Sequence of chain B:
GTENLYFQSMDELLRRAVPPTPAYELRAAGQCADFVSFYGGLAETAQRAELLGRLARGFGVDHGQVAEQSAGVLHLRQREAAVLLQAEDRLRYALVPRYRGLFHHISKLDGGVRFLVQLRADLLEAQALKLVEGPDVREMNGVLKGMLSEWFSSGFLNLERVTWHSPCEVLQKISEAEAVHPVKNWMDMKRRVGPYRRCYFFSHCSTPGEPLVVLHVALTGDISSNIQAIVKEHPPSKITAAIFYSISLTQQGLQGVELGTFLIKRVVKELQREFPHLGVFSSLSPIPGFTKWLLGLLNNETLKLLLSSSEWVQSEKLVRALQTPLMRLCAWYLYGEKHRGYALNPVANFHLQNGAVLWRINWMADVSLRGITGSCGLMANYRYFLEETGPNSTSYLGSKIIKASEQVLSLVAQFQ

Contacts between the two chains:
Residue H69 in chain B is in contact with residue L92 in chain A (closest heavy-atom distance 3.7 Å).
Residue S76 in chain B interacts with residue L99 in chain A (closest heavy-atom distance 3.9 Å).
Residue L80 in chain B interacts with residue S76 in chain A (closest heavy-atom distance 3.9 Å).
Residue F276 in chain B interacts with residue T30 in chain A (closest heavy-atom distance 3.7 Å).
Residue L80 in chain B interacts with residue L80 in chain A (closest heavy-atom distance 3.6 Å).
Residue G70 in chain B contacts residue R83 in chain A (closest heavy-atom distance 3.5 Å).
Residue E272 in chain B interacts with residue A28 in chain A (closest heavy-atom distance 3.1 Å).
Residue E147 in chain B is in contact with residue L93 in chain A (closest heavy-atom distance 3.6 Å).
Residue V67 in chain B interacts with residue E96 in chain A (closest heavy-atom distance 3.7 Å).
Residue W159 in chain B interacts with residue E158 in chain A (closest heavy-atom distance 3.4 Å).
Residue L103 in chain B contacts residue R100 in chain A (closest heavy-atom distance 2.5 Å).
Residue S76 in chain B contacts residue L80 in chain A (closest heavy-atom distance 3.7 Å).
Residue E158 in chain B is in contact with residue H112 in chain A (closest heavy-atom distance 3.6 Å).
Residue E96 in chain B interacts with residue H69 in chain A (closest heavy-atom distance 2.8 Å).
Residue E272 in chain B interacts with residue T30 in chain A (closest heavy-atom distance 3.1 Å).
Residue L93 in chain B contacts residue H69 in chain A (closest heavy-atom distance 3.5 Å).
Residue L103 in chain B is in contact with residue L103 in chain A (closest heavy-atom distance 3.5 Å).
Residue L80 in chain B is in contact with residue A73 in chain A (closest heavy-atom distance 3.6 Å).
Residue D144 in chain B contacts residue L93 in chain A (closest heavy-atom distance 3.7 Å).
Residue G440 in chain B contacts residue L26 in chain A (closest heavy-atom distance 3.9 Å).
Residue V67 in chain B interacts with residue R100 in chain A (closest heavy-atom distance 3.8 Å).
Residue A73 in chain B is in contact with residue R83 in chain A (closest heavy-atom distance 3.4 Å).
Residue F164 in chain B is in contact with residue V121 in chain A (closest heavy-atom distance 3.7 Å).
Residue E96 in chain B contacts residue L103 in chain A (closest heavy-atom distance 3.6 Å).
Residue E147 in chain B contacts residue R100 in chain A (closest heavy-atom distance 2.8 Å).
Residue S214 in chain B contacts residue G163 in chain A (closest heavy-atom distance 3.7 Å).
Residue L93 in chain B is in contact with residue D144 in chain A (closest heavy-atom distance 3.7 Å).
Residue H69 in chain B contacts residue R83 in chain A (closest heavy-atom distance 3.6 Å).
Residue L439 in chain B is in contact with residue L26 in chain A (closest heavy-atom distance 3.2 Å).
Residue S214 in chain B contacts residue C213 in chain A (closest heavy-atom distance 3.8 Å).
Residue L80 in chain B is in contact with residue A77 in chain A (closest heavy-atom distance 3.6 Å).
Residue C213 in chain B contacts residue S214 in chain A (closest heavy-atom distance 3.5 Å).
Residue H69 in chain B is in contact with residue L93 in chain A (closest heavy-atom distance 3.5 Å).
Residue L99 in chain B interacts with residue L99 in chain A (closest heavy-atom distance 3.7 Å).
Residue R100 in chain B interacts with residue L103 in chain A (closest heavy-atom distance 2.7 Å).
Residue A73 in chain B is in contact with residue L80 in chain A (closest heavy-atom distance 3.3 Å).
Residue E96 in chain B interacts with residue V67 in chain A (closest heavy-atom distance 3.8 Å).
Residue H212 in chain B interacts with residue F164 in chain A (closest heavy-atom distance 3.7 Å).
Residue R100 in chain B interacts with residue V67 in chain A (closest heavy-atom distance 3.9 Å).
Residue P143 in chain B is in contact with residue A90 in chain A (closest heavy-atom distance 3.7 Å).
Residue L99 in chain B is in contact with residue S76 in chain A (closest heavy-atom distance 3.6 Å).
Residue F164 in chain B interacts with residue S214 in chain A (closest heavy-atom distance 3.9 Å).
Residue A77 in chain B is in contact with residue L80 in chain A (closest heavy-atom distance 3.4 Å).
Residue F164 in chain B interacts with residue F164 in chain A (closest heavy-atom distance 3.5 Å).
Residue K116 in chain B is in contact with residue S161 in chain A (closest heavy-atom distance 3.8 Å).
Residue P143 in chain B is in contact with residue L93 in chain A (closest heavy-atom distance 3.6 Å).
Residue K116 in chain B interacts with residue E158 in chain A (closest heavy-atom distance 3.1 Å).
Residue C213 in chain B is in contact with residue C213 in chain A (closest heavy-atom distance 3.7 Å).
Residue E147 in chain B interacts with residue D97 in chain A (closest heavy-atom distance 3.9 Å).
Residue L92 in chain B is in contact with residue H69 in chain A (closest heavy-atom distance 3.7 Å).
Residue L103 in chain B contacts residue E96 in chain A (closest heavy-atom distance 3.6 Å).
Residue S76 in chain B contacts residue S76 in chain A (closest heavy-atom distance 3.5 Å).
Residue G432 in chain B interacts with residue A32 in chain A (closest heavy-atom distance 3.6 Å).
Residue E158 in chain B contacts residue R108 in chain A (closest heavy-atom distance 2.8 Å).
Residue H69 in chain B is in contact with residue E96 in chain A (closest heavy-atom distance 2.8 Å).
Residue F164 in chain B interacts with residue H212 in chain A (closest heavy-atom distance 3.5 Å).
Residue Y384 in chain B is in contact with residue L26 in chain A (closest heavy-atom distance 3.9 Å).
Residue F164 in chain B contacts residue W159 in chain A (closest heavy-atom distance 3.4 Å).
Residue L103 in chain B interacts with residue L99 in chain A (closest heavy-atom distance 3.8 Å).
Residue W159 in chain B interacts with residue F164 in chain A (closest heavy-atom distance 3.6 Å).

Sequence of chain A:
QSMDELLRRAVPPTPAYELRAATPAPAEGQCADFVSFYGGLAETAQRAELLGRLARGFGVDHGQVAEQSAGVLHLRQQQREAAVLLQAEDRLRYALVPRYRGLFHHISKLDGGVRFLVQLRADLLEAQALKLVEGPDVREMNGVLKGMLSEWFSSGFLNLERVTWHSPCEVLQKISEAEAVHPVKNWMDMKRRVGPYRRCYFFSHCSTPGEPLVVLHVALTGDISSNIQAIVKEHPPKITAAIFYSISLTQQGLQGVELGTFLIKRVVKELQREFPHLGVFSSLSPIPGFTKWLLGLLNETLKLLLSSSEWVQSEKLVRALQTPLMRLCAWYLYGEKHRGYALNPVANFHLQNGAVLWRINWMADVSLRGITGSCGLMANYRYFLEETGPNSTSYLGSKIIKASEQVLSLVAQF

These two protein chains interact to form a complex.